The following describes two proteins that form a bound complex.

Sequence of protein 1:
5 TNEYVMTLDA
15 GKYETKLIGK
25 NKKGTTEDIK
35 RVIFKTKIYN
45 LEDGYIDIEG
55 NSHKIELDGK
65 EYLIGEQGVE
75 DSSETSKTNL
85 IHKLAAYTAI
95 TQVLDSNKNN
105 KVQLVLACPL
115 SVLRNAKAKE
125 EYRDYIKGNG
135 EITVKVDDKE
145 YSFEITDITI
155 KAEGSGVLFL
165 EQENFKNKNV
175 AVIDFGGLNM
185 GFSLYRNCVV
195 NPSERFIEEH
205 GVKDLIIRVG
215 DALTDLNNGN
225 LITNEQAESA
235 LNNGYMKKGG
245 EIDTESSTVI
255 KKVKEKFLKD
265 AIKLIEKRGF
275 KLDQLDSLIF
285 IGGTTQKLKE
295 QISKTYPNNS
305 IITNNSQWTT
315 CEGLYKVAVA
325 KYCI

Interface contacts:
Residue I201 in protein 1 is in contact with residue R272 in protein 2 (closest heavy-atom distance 0.5 Å).
Residue E203 in protein 1 is in contact with residue E198 in protein 2 (closest heavy-atom distance 2.1 Å).
Residue K271 in protein 1 interacts with residue M184 in protein 2 (closest heavy-atom distance 3.6 Å).
Residue R199 in protein 1 is in contact with residue I201 in protein 2 (closest heavy-atom distance 1.9 Å).
Residue H204 in protein 1 interacts with residue F274 in protein 2 (closest heavy-atom distance 1.8 Å).
Residue K271 in protein 1 is in contact with residue L268 in protein 2 (closest heavy-atom distance 3.0 Å).
Residue R272 in protein 1 interacts with residue M184 in protein 2 (closest heavy-atom distance 3.3 Å).
Residue L268 in protein 1 contacts residue K271 in protein 2 (closest heavy-atom distance 3.0 Å).
Residue H204 in protein 1 contacts residue K271 in protein 2 (closest heavy-atom distance 1.6 Å).
Residue E203 in protein 1 contacts residue F274 in protein 2 (closest heavy-atom distance 2.0 Å).
Residue E198 in protein 1 interacts with residue E203 in protein 2 (closest heavy-atom distance 2.1 Å).
Residue S197 in protein 1 is in contact with residue N183 in protein 2 (closest heavy-atom distance 2.1 Å).
Residue E203 in protein 1 contacts residue S197 in protein 2 (closest heavy-atom distance 2.1 Å).
Residue F200 in protein 1 contacts residue R272 in protein 2 (closest heavy-atom distance 3.1 Å).
Residue R272 in protein 1 is in contact with residue H204 in protein 2 (closest heavy-atom distance 2.9 Å).
Residue K271 in protein 1 interacts with residue D264 in protein 2 (closest heavy-atom distance 1.4 Å).
Residue I201 in protein 1 is in contact with residue R199 in protein 2 (closest heavy-atom distance 1.9 Å).
Residue K271 in protein 1 interacts with residue A265 in protein 2 (closest heavy-atom distance 2.8 Å).
Residue K267 in protein 1 is in contact with residue D264 in protein 2 (closest heavy-atom distance 2.3 Å).
Residue L268 in protein 1 is in contact with residue L268 in protein 2 (closest heavy-atom distance 1.6 Å).
Residue F274 in protein 1 interacts with residue H204 in protein 2 (closest heavy-atom distance 1.8 Å).
Residue K271 in protein 1 contacts residue H204 in protein 2 (closest heavy-atom distance 1.6 Å).
Residue D264 in protein 1 interacts with residue K271 in protein 2 (closest heavy-atom distance 1.4 Å).
Residue A120 in protein 1 interacts with residue A120 in protein 2 (closest heavy-atom distance 3.2 Å).
Residue N119 in protein 1 is in contact with residue K121 in protein 2 (closest heavy-atom distance 3.4 Å).
Residue I201 in protein 1 is in contact with residue P196 in protein 2 (closest heavy-atom distance 3.0 Å).
Residue D264 in protein 1 interacts with residue L268 in protein 2 (closest heavy-atom distance 3.5 Å).
Residue E202 in protein 1 is in contact with residue K271 in protein 2 (closest heavy-atom distance 1.6 Å).
Residue R272 in protein 1 interacts with residue F200 in protein 2 (closest heavy-atom distance 3.1 Å).
Residue F200 in protein 1 is in contact with residue F200 in protein 2 (closest heavy-atom distance 3.4 Å).
Residue H204 in protein 1 contacts residue E270 in protein 2 (closest heavy-atom distance 3.1 Å).
Residue S197 in protein 1 interacts with residue E202 in protein 2 (closest heavy-atom distance 3.3 Å).
Residue A120 in protein 1 interacts with residue N119 in protein 2 (closest heavy-atom distance 2.3 Å).
Residue K267 in protein 1 contacts residue K267 in protein 2 (closest heavy-atom distance 3.1 Å).
Residue F200 in protein 1 contacts residue I201 in protein 2 (closest heavy-atom distance 2.8 Å).
Residue S197 in protein 1 interacts with residue L182 in protein 2 (closest heavy-atom distance 3.1 Å).
Residue S197 in protein 1 is in contact with residue E203 in protein 2 (closest heavy-atom distance 2.1 Å).
Residue N119 in protein 1 is in contact with residue N119 in protein 2 (closest heavy-atom distance 0.7 Å).
Residue E203 in protein 1 is in contact with residue R272 in protein 2 (closest heavy-atom distance 2.2 Å).
Residue N183 in protein 1 interacts with residue S197 in protein 2 (closest heavy-atom distance 2.1 Å).
Residue E202 in protein 1 contacts residue R272 in protein 2 (closest heavy-atom distance 1.4 Å).
Residue L268 in protein 1 contacts residue D264 in protein 2 (closest heavy-atom distance 3.5 Å).
Residue D264 in protein 1 contacts residue K267 in protein 2 (closest heavy-atom distance 2.3 Å).
Residue R272 in protein 1 interacts with residue I201 in protein 2 (closest heavy-atom distance 0.5 Å).
Residue E202 in protein 1 is in contact with residue S197 in protein 2 (closest heavy-atom distance 3.3 Å).
Residue E270 in protein 1 contacts residue H204 in protein 2 (closest heavy-atom distance 3.1 Å).
Residue P196 in protein 1 interacts with residue I201 in protein 2 (closest heavy-atom distance 3.0 Å).
Residue K121 in protein 1 contacts residue N119 in protein 2 (closest heavy-atom distance 3.4 Å).
Residue K271 in protein 1 is in contact with residue E202 in protein 2 (closest heavy-atom distance 1.6 Å).
Residue H204 in protein 1 is in contact with residue R272 in protein 2 (closest heavy-atom distance 2.9 Å).
Residue L182 in protein 1 interacts with residue S197 in protein 2 (closest heavy-atom distance 3.1 Å).
Residue F274 in protein 1 interacts with residue E203 in protein 2 (closest heavy-atom distance 2.0 Å).
Residue N119 in protein 1 interacts with residue A120 in protein 2 (closest heavy-atom distance 2.3 Å).
Residue M184 in protein 1 interacts with residue R272 in protein 2 (closest heavy-atom distance 3.3 Å).
Residue R272 in protein 1 is in contact with residue E202 in protein 2 (closest heavy-atom distance 1.4 Å).
Residue R272 in protein 1 is in contact with residue E203 in protein 2 (closest heavy-atom distance 2.2 Å).
Residue M184 in protein 1 interacts with residue K271 in protein 2 (closest heavy-atom distance 3.6 Å).
Residue A265 in protein 1 contacts residue K271 in protein 2 (closest heavy-atom distance 2.8 Å).
Residue I201 in protein 1 is in contact with residue F200 in protein 2 (closest heavy-atom distance 2.8 Å).
Residue S115 in protein 1 interacts with residue S115 in protein 2 (closest heavy-atom distance 3.5 Å).

Sequence of protein 2:
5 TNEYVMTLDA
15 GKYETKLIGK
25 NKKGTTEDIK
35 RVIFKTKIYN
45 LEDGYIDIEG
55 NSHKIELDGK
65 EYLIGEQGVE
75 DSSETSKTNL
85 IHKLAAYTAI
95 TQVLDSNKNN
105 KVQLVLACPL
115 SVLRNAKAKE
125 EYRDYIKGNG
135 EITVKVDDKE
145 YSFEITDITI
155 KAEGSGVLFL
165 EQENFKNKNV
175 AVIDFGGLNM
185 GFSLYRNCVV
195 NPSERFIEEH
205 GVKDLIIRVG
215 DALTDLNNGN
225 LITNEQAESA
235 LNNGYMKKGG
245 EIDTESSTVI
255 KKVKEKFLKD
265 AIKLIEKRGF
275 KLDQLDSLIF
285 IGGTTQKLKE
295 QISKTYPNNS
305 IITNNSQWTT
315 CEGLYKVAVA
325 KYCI